These two protein chains interact to form a complex.

Contacts between the two chains:
Residue S216 in the first protein contacts residue N33 in the second protein (closest heavy-atom distance 5.0 Å).
Residue I201 in the first protein is in contact with residue H32 in the second protein (closest heavy-atom distance 4.5 Å).
Residue N90 in the first protein is in contact with residue V31 in the second protein (closest heavy-atom distance 3.8 Å).
Residue N90 in the first protein interacts with residue N33 in the second protein (closest heavy-atom distance 4.1 Å).
Residue N90 in the first protein contacts residue E34 in the second protein (closest heavy-atom distance 4.8 Å).
Residue N90 in the first protein is in contact with residue H32 in the second protein (closest heavy-atom distance 2.9 Å).

Sequence of the second protein:
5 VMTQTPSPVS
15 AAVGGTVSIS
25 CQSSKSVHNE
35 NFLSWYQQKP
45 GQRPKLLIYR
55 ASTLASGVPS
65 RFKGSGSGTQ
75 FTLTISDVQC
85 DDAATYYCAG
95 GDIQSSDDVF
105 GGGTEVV

Sequence of the first protein:
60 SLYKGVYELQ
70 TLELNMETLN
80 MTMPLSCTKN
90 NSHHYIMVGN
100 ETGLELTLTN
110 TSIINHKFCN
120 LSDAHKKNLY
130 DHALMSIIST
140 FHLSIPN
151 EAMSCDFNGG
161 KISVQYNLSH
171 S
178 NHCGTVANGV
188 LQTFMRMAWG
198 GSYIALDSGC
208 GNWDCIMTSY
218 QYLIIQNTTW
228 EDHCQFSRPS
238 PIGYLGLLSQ